Sequence of the first protein:
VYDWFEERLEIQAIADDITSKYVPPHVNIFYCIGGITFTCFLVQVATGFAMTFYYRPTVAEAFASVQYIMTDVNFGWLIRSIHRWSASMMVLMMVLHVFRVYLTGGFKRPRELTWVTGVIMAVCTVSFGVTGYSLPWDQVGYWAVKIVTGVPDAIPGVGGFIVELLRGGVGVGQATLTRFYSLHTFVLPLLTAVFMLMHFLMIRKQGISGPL

Sequence of the second protein:
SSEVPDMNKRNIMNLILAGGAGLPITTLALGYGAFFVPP

Contacts between the two chains:
Residue D75 in the first protein contacts residue P41 in the second protein (closest heavy-atom distance 3.2 Å).
Residue F56 in the first protein is in contact with residue F37 in the second protein (closest heavy-atom distance 5.0 Å).
Residue N77 in the first protein contacts residue F37 in the second protein (closest heavy-atom distance 3.1 Å).
Residue F78 in the first protein interacts with residue G33 in the second protein (closest heavy-atom distance 3.9 Å).
Residue G79 in the first protein is in contact with residue F37 in the second protein (closest heavy-atom distance 3.8 Å).
Residue V76 in the first protein interacts with residue F37 in the second protein (closest heavy-atom distance 3.4 Å).
Residue N77 in the first protein contacts residue V39 in the second protein (closest heavy-atom distance 3.2 Å).
Residue Y71 in the first protein contacts residue P41 in the second protein (closest heavy-atom distance 3.6 Å).
Residue A49 in the first protein is in contact with residue Y34 in the second protein (closest heavy-atom distance 2.8 Å).
Residue A53 in the first protein is in contact with residue Y34 in the second protein (closest heavy-atom distance 3.8 Å).
Residue N77 in the first protein is in contact with residue P40 in the second protein (closest heavy-atom distance 4.8 Å).
Residue V76 in the first protein interacts with residue P41 in the second protein (closest heavy-atom distance 3.9 Å).
Residue Y57 in the first protein contacts residue P40 in the second protein (closest heavy-atom distance 3.9 Å).
Residue F52 in the first protein is in contact with residue F38 in the second protein (closest heavy-atom distance 3.5 Å).
Residue F52 in the first protein interacts with residue Y34 in the second protein (closest heavy-atom distance 3.5 Å).
Residue I82 in the first protein interacts with residue Y34 in the second protein (closest heavy-atom distance 4.5 Å).
Residue T50 in the first protein interacts with residue Y34 in the second protein (closest heavy-atom distance 4.5 Å).
Residue A53 in the first protein contacts residue F38 in the second protein (closest heavy-atom distance 3.8 Å).
Residue N77 in the first protein is in contact with residue A36 in the second protein (closest heavy-atom distance 3.0 Å).
Residue I72 in the first protein is in contact with residue F37 in the second protein (closest heavy-atom distance 4.4 Å).
Residue N77 in the first protein interacts with residue P41 in the second protein (closest heavy-atom distance 4.6 Å).
Residue F78 in the first protein is in contact with residue F37 in the second protein (closest heavy-atom distance 4.3 Å).
Residue Y57 in the first protein contacts residue F37 in the second protein (closest heavy-atom distance 2.9 Å).
Residue I82 in the first protein is in contact with residue F37 in the second protein (closest heavy-atom distance 3.3 Å).
Residue M54 in the first protein interacts with residue F37 in the second protein (closest heavy-atom distance 4.1 Å).
Residue F56 in the first protein contacts residue F38 in the second protein (closest heavy-atom distance 3.6 Å).
Residue Y57 in the first protein is in contact with residue P41 in the second protein (closest heavy-atom distance 4.1 Å).
Residue Y57 in the first protein contacts residue F38 in the second protein (closest heavy-atom distance 3.5 Å).
Residue A53 in the first protein is in contact with residue F37 in the second protein (closest heavy-atom distance 3.0 Å).
Residue F78 in the first protein contacts residue A36 in the second protein (closest heavy-atom distance 4.0 Å).
Residue Y57 in the first protein interacts with residue V39 in the second protein (closest heavy-atom distance 4.1 Å).

These two protein chains interact to form a complex.